Contacts between the two chains:
Residue Y91 in chain A contacts residue R179 in chain B (closest heavy-atom distance 3.3 Å).
Residue N92 in chain A is in contact with residue R179 in chain B (closest heavy-atom distance 4.5 Å).
Residue E125 in chain A contacts residue R115 in chain B (closest heavy-atom distance 2.5 Å).
Residue D1 in chain A interacts with residue K172 in chain B (closest heavy-atom distance 4.6 Å).
Residue R95 in chain A is in contact with residue N176 in chain B (closest heavy-atom distance 4.9 Å).
Residue E125 in chain A contacts residue G113 in chain B (closest heavy-atom distance 3.0 Å).
Residue R95 in chain A contacts residue R179 in chain B (closest heavy-atom distance 3.5 Å).

Sequence of chain A:
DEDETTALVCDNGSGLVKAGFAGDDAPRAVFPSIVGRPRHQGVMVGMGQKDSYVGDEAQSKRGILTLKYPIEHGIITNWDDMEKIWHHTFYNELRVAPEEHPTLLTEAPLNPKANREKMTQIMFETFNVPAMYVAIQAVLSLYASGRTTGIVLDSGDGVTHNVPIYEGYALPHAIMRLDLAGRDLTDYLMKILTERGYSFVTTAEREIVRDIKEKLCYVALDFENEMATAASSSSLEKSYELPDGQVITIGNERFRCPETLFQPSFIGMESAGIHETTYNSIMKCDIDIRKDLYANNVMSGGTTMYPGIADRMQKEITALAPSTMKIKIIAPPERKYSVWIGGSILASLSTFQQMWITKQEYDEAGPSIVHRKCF

This data describes a binding interaction between two proteins.

Sequence of chain B:
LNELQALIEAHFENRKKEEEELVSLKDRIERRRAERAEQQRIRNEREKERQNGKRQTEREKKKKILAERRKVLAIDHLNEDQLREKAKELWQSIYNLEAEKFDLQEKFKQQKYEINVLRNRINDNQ